Sequence of protein 1:
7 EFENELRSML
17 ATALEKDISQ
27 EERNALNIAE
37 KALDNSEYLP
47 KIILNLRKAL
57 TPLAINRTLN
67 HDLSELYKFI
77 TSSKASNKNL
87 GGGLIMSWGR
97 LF

Residue-level contacts at the interface:
Residue V193 in protein 2 is in contact with residue L90 in protein 1 (closest heavy-atom distance 3.9 Å).
Residue G197 in protein 2 interacts with residue G87 in protein 1 (closest heavy-atom distance 3.4 Å).
Residue A68 in protein 2 contacts residue L86 in protein 1 (closest heavy-atom distance 3.5 Å).
Residue V66 in protein 2 contacts residue G88 in protein 1 (closest heavy-atom distance 4.8 Å).
Residue L204 in protein 2 interacts with residue Y44 in protein 1 (closest heavy-atom distance 4.4 Å).
Residue L112 in protein 2 is in contact with residue W94 in protein 1 (closest heavy-atom distance 4.0 Å).
Residue V194 in protein 2 is in contact with residue L90 in protein 1 (closest heavy-atom distance 4.5 Å).
Residue Y198 in protein 2 contacts residue I91 in protein 1 (closest heavy-atom distance 4.1 Å).
Residue V194 in protein 2 interacts with residue I91 in protein 1 (closest heavy-atom distance 5.0 Å).
Residue A68 in protein 2 interacts with residue K84 in protein 1 (closest heavy-atom distance 3.3 Å).
Residue V201 in protein 2 interacts with residue I91 in protein 1 (closest heavy-atom distance 3.8 Å).
Residue V193 in protein 2 interacts with residue W94 in protein 1 (closest heavy-atom distance 4.2 Å).
Residue L204 in protein 2 is in contact with residue N83 in protein 1 (closest heavy-atom distance 4.3 Å).
Residue G67 in protein 2 contacts residue G89 in protein 1 (closest heavy-atom distance 4.3 Å).
Residue A69 in protein 2 interacts with residue G89 in protein 1 (closest heavy-atom distance 3.4 Å).
Residue V70 in protein 2 is in contact with residue W94 in protein 1 (closest heavy-atom distance 2.8 Å).
Residue L186 in protein 2 interacts with residue F98 in protein 1 (closest heavy-atom distance 4.5 Å).
Residue G197 in protein 2 interacts with residue G88 in protein 1 (closest heavy-atom distance 4.8 Å).
Residue A187 in protein 2 interacts with residue F98 in protein 1 (closest heavy-atom distance 3.9 Å).
Residue Y198 in protein 2 contacts residue G87 in protein 1 (closest heavy-atom distance 4.9 Å).
Residue M200 in protein 2 interacts with residue G87 in protein 1 (closest heavy-atom distance 3.8 Å).
Residue N203 in protein 2 interacts with residue K47 in protein 1 (closest heavy-atom distance 3.6 Å).
Residue G197 in protein 2 interacts with residue I91 in protein 1 (closest heavy-atom distance 4.1 Å).
Residue N203 in protein 2 interacts with residue Y44 in protein 1 (closest heavy-atom distance 3.4 Å).
Residue G191 in protein 2 interacts with residue F98 in protein 1 (closest heavy-atom distance 3.7 Å).
Residue V196 in protein 2 contacts residue L90 in protein 1 (closest heavy-atom distance 4.8 Å).
Residue A71 in protein 2 is in contact with residue S93 in protein 1 (closest heavy-atom distance 4.9 Å).
Residue M205 in protein 2 interacts with residue K47 in protein 1 (closest heavy-atom distance 3.4 Å).
Residue V70 in protein 2 contacts residue S93 in protein 1 (closest heavy-atom distance 4.5 Å).
Residue A64 in protein 2 contacts residue S93 in protein 1 (closest heavy-atom distance 3.6 Å).
Residue V194 in protein 2 contacts residue G95 in protein 1 (closest heavy-atom distance 4.3 Å).
Residue M200 in protein 2 contacts residue L86 in protein 1 (closest heavy-atom distance 3.7 Å).
Residue G62 in protein 2 interacts with residue S93 in protein 1 (closest heavy-atom distance 4.4 Å).
Residue V194 in protein 2 contacts residue W94 in protein 1 (closest heavy-atom distance 3.5 Å).
Residue W63 in protein 2 is in contact with residue L97 in protein 1 (closest heavy-atom distance 3.9 Å).
Residue V66 in protein 2 interacts with residue N85 in protein 1 (closest heavy-atom distance 4.2 Å).
Residue P72 in protein 2 is in contact with residue L97 in protein 1 (closest heavy-atom distance 3.8 Å).
Residue N65 in protein 2 interacts with residue S93 in protein 1 (closest heavy-atom distance 4.6 Å).
Residue G197 in protein 2 contacts residue L90 in protein 1 (closest heavy-atom distance 4.1 Å).
Residue V201 in protein 2 interacts with residue G88 in protein 1 (closest heavy-atom distance 3.4 Å).
Residue A69 in protein 2 contacts residue S93 in protein 1 (closest heavy-atom distance 3.2 Å).
Residue G67 in protein 2 contacts residue N85 in protein 1 (closest heavy-atom distance 2.7 Å).
Residue A71 in protein 2 contacts residue W94 in protein 1 (closest heavy-atom distance 4.7 Å).
Residue V201 in protein 2 contacts residue G87 in protein 1 (closest heavy-atom distance 3.5 Å).
Residue A206 in protein 2 contacts residue K47 in protein 1 (closest heavy-atom distance 4.2 Å).
Residue L204 in protein 2 contacts residue K47 in protein 1 (closest heavy-atom distance 2.6 Å).
Residue L204 in protein 2 is in contact with residue P46 in protein 1 (closest heavy-atom distance 3.5 Å).
Residue G67 in protein 2 is in contact with residue K84 in protein 1 (closest heavy-atom distance 2.9 Å).
Residue A69 in protein 2 is in contact with residue L90 in protein 1 (closest heavy-atom distance 3.7 Å).
Residue G67 in protein 2 is in contact with residue L86 in protein 1 (closest heavy-atom distance 3.9 Å).
Residue A69 in protein 2 contacts residue L86 in protein 1 (closest heavy-atom distance 4.4 Å).
Residue V66 in protein 2 is in contact with residue S93 in protein 1 (closest heavy-atom distance 4.4 Å).
Residue V66 in protein 2 contacts residue G89 in protein 1 (closest heavy-atom distance 3.1 Å).
Residue V66 in protein 2 interacts with residue M92 in protein 1 (closest heavy-atom distance 3.5 Å).
Residue V66 in protein 2 interacts with residue L90 in protein 1 (closest heavy-atom distance 4.9 Å).
Residue L204 in protein 2 contacts residue L50 in protein 1 (closest heavy-atom distance 3.7 Å).
Residue A68 in protein 2 interacts with residue N85 in protein 1 (closest heavy-atom distance 4.9 Å).
Residue G190 in protein 2 is in contact with residue F98 in protein 1 (closest heavy-atom distance 3.4 Å).

Sequence of protein 2:
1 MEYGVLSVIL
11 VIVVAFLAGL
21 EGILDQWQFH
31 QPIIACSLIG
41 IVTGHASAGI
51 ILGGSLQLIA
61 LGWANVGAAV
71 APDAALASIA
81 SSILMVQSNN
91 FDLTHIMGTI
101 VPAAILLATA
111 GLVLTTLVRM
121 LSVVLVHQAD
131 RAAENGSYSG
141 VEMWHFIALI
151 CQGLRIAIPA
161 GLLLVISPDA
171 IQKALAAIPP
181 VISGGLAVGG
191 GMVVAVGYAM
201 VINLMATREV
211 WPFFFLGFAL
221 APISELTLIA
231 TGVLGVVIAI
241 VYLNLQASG

The following describes two proteins that form a bound complex.